This data describes a binding interaction between two proteins.

Sequence of chain A:
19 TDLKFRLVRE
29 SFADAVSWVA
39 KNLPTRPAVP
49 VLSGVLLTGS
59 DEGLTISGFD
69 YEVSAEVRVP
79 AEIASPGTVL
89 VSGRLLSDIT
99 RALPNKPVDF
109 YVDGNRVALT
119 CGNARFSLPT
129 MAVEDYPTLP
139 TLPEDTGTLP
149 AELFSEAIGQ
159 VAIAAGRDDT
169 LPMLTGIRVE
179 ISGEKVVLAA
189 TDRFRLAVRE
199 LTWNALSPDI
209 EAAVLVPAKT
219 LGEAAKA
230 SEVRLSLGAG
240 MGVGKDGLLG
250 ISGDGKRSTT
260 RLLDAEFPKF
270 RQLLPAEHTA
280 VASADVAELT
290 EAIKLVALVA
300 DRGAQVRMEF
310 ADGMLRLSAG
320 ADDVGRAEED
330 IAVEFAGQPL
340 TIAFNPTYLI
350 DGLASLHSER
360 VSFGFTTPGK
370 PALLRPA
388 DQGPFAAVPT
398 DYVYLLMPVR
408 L

Contacts between the two chains:
Residue R193 in chain A interacts with residue L5 in chain B (closest heavy-atom distance 3.6 Å).
Residue L402 in chain A contacts residue L5 in chain B (closest heavy-atom distance 4.4 Å).
Residue L272 in chain A contacts residue L7 in chain B (closest heavy-atom distance 3.6 Å).
Residue K268 in chain A is in contact with residue L7 in chain B (closest heavy-atom distance 4.0 Å).
Residue T189 in chain A contacts residue L5 in chain B (closest heavy-atom distance 3.7 Å).
Residue R191 in chain A contacts residue L5 in chain B (closest heavy-atom distance 2.8 Å).
Residue T189 in chain A interacts with residue L7 in chain B (closest heavy-atom distance 4.2 Å).
Residue L403 in chain A contacts residue L5 in chain B (closest heavy-atom distance 4.5 Å).
Residue P267 in chain A is in contact with residue L7 in chain B (closest heavy-atom distance 3.7 Å).
Residue F192 in chain A contacts residue L5 in chain B (closest heavy-atom distance 3.8 Å).
Residue M404 in chain A contacts residue L5 in chain B (closest heavy-atom distance 3.7 Å).
Residue F269 in chain A interacts with residue L7 in chain B (closest heavy-atom distance 4.3 Å).
Residue R191 in chain A contacts residue G11 in chain B (closest heavy-atom distance 3.3 Å).
Residue R191 in chain A is in contact with residue L7 in chain B (closest heavy-atom distance 4.2 Å).
Residue L194 in chain A contacts residue L5 in chain B (closest heavy-atom distance 3.9 Å).
Residue L272 in chain A interacts with residue L5 in chain B (closest heavy-atom distance 3.9 Å).
Residue P370 in chain A interacts with residue L5 in chain B (closest heavy-atom distance 3.9 Å).

Sequence of chain B:
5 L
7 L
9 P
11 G